This data describes a binding interaction between two proteins.

Sequence of chain A:
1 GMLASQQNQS

Residue-level contacts at the interface:
Residue M26 in chain B is in contact with residue L3 in chain A (closest heavy-atom distance 3.7 Å).
Residue Q21 in chain B is in contact with residue Q9 in chain A (closest heavy-atom distance 3.5 Å).
Residue S23 in chain B is in contact with residue Q6 in chain A (closest heavy-atom distance 4.9 Å).
Residue Q21 in chain B interacts with residue N8 in chain A (closest heavy-atom distance 2.8 Å).
Residue S22 in chain B contacts residue Q7 in chain A (closest heavy-atom distance 3.2 Å).
Residue S23 in chain B is in contact with residue Q7 in chain A (closest heavy-atom distance 3.6 Å).
Residue G25 in chain B contacts residue A4 in chain A (closest heavy-atom distance 4.3 Å).
Residue S23 in chain B is in contact with residue S5 in chain A (closest heavy-atom distance 3.3 Å).
Residue G25 in chain B interacts with residue S5 in chain A (closest heavy-atom distance 2.9 Å).
Residue Q21 in chain B is in contact with residue Q7 in chain A (closest heavy-atom distance 3.3 Å).
Residue W24 in chain B contacts residue S5 in chain A (closest heavy-atom distance 3.1 Å).
Residue G25 in chain B contacts residue L3 in chain A (closest heavy-atom distance 3.5 Å).

Sequence of chain B:
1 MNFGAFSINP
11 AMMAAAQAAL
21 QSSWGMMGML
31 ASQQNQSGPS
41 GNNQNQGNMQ